These two protein chains interact to form a complex.

Sequence of the first protein:
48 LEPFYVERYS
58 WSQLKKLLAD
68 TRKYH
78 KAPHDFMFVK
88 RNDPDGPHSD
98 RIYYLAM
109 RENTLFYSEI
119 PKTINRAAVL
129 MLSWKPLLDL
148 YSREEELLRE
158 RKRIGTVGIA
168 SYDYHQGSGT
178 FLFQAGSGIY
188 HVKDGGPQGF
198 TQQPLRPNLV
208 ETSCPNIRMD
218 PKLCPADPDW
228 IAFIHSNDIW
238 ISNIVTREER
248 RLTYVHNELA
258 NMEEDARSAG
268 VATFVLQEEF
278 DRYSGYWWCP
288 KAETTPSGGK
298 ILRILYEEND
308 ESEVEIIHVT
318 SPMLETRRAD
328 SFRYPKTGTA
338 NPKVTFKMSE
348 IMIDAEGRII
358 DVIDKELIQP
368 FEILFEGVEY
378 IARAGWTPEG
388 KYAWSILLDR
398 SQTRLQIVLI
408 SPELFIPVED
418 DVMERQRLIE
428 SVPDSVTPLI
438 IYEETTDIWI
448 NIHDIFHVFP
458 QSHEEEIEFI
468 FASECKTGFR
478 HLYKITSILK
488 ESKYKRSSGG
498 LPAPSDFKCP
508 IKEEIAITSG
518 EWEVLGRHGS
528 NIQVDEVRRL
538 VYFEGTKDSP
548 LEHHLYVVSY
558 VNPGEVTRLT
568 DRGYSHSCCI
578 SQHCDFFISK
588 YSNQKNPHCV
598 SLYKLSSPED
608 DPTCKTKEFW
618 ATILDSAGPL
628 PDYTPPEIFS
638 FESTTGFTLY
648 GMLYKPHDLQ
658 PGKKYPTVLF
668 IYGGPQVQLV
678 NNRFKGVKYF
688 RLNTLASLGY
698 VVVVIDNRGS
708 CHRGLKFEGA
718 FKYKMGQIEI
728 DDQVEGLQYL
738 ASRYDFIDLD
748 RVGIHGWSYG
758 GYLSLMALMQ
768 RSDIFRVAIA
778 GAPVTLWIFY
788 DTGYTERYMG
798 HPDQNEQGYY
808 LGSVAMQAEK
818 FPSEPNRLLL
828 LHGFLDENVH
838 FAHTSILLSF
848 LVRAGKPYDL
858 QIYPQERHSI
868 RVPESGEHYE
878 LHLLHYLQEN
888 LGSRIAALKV

Contacts between the two chains:
Residue W784 in the first protein contacts residue L2 in the second protein (closest heavy-atom distance 3.8 Å).
Residue G873 in the first protein contacts residue Y6 in the second protein (closest heavy-atom distance 3.4 Å).
Residue P672 in the first protein contacts residue S1 in the second protein (closest heavy-atom distance 4.7 Å).
Residue K685 in the first protein interacts with residue L5 in the second protein (closest heavy-atom distance 4.1 Å).
Residue S755 in the first protein interacts with residue F4 in the second protein (closest heavy-atom distance 4.1 Å).
Residue D833 in the first protein contacts residue F4 in the second protein (closest heavy-atom distance 4.4 Å).
Residue V684 in the first protein interacts with residue G8 in the second protein (closest heavy-atom distance 3.8 Å).
Residue Y787 in the first protein interacts with residue S1 in the second protein (closest heavy-atom distance 2.7 Å).
Residue I867 in the first protein interacts with residue Y6 in the second protein (closest heavy-atom distance 3.6 Å).
Residue Y669 in the first protein is in contact with residue R3 in the second protein (closest heavy-atom distance 4.3 Å).
Residue K78 in the first protein is in contact with residue E7 in the second protein (closest heavy-atom distance 3.8 Å).
Residue E877 in the first protein contacts residue Y6 in the second protein (closest heavy-atom distance 3.4 Å).
Residue Q673 in the first protein is in contact with residue R3 in the second protein (closest heavy-atom distance 4.0 Å).
Residue V781 in the first protein contacts residue L2 in the second protein (closest heavy-atom distance 3.3 Å).
Residue G162 in the first protein contacts residue E7 in the second protein (closest heavy-atom distance 3.6 Å).
Residue G162 in the first protein contacts residue L5 in the second protein (closest heavy-atom distance 4.2 Å).
Residue F687 in the first protein interacts with residue G8 in the second protein (closest heavy-atom distance 4.3 Å).
Residue K685 in the first protein contacts residue G8 in the second protein (closest heavy-atom distance 4.6 Å).
Residue Y669 in the first protein contacts residue S1 in the second protein (closest heavy-atom distance 3.9 Å).
Residue E874 in the first protein is in contact with residue Y6 in the second protein (closest heavy-atom distance 4.2 Å).
Residue I161 in the first protein interacts with residue L5 in the second protein (closest heavy-atom distance 4.3 Å).
Residue R160 in the first protein contacts residue F4 in the second protein (closest heavy-atom distance 4.6 Å).
Residue Y791 in the first protein is in contact with residue S1 in the second protein (closest heavy-atom distance 4.1 Å).
Residue Q673 in the first protein is in contact with residue L2 in the second protein (closest heavy-atom distance 4.6 Å).
Residue T163 in the first protein contacts residue E7 in the second protein (closest heavy-atom distance 4.8 Å).
Residue K685 in the first protein is in contact with residue F4 in the second protein (closest heavy-atom distance 4.7 Å).
Residue H865 in the first protein contacts residue R3 in the second protein (closest heavy-atom distance 3.5 Å).
Residue E275 in the first protein is in contact with residue S1 in the second protein (closest heavy-atom distance 2.7 Å).
Residue H72 in the first protein contacts residue G8 in the second protein (closest heavy-atom distance 3.3 Å).
Residue K685 in the first protein interacts with residue E7 in the second protein (closest heavy-atom distance 4.5 Å).
Residue H865 in the first protein contacts residue L2 in the second protein (closest heavy-atom distance 4.3 Å).
Residue E275 in the first protein contacts residue L2 in the second protein (closest heavy-atom distance 4.8 Å).
Residue E276 in the first protein interacts with residue S1 in the second protein (closest heavy-atom distance 3.0 Å).
Residue V836 in the first protein interacts with residue L2 in the second protein (closest heavy-atom distance 3.4 Å).
Residue V674 in the first protein contacts residue R3 in the second protein (closest heavy-atom distance 3.7 Å).
Residue Y787 in the first protein is in contact with residue L2 in the second protein (closest heavy-atom distance 3.3 Å).
Residue R160 in the first protein contacts residue L5 in the second protein (closest heavy-atom distance 3.9 Å).
Residue R160 in the first protein interacts with residue R3 in the second protein (closest heavy-atom distance 2.8 Å).
Residue Y876 in the first protein contacts residue Y6 in the second protein (closest heavy-atom distance 4.2 Å).
Residue A779 in the first protein interacts with residue F4 in the second protein (closest heavy-atom distance 3.9 Å).
Residue K685 in the first protein is in contact with residue Y6 in the second protein (closest heavy-atom distance 3.3 Å).
Residue H865 in the first protein is in contact with residue F4 in the second protein (closest heavy-atom distance 3.5 Å).
Residue Y669 in the first protein interacts with residue L2 in the second protein (closest heavy-atom distance 2.5 Å).
Residue E877 in the first protein is in contact with residue G8 in the second protein (closest heavy-atom distance 4.4 Å).
Residue S866 in the first protein interacts with residue F4 in the second protein (closest heavy-atom distance 3.2 Å).
Residue Y791 in the first protein contacts residue L2 in the second protein (closest heavy-atom distance 3.3 Å).
Residue S866 in the first protein is in contact with residue L5 in the second protein (closest heavy-atom distance 3.5 Å).
Residue H865 in the first protein is in contact with residue L5 in the second protein (closest heavy-atom distance 3.9 Å).
Residue R864 in the first protein interacts with residue F4 in the second protein (closest heavy-atom distance 3.4 Å).
Residue I867 in the first protein contacts residue F4 in the second protein (closest heavy-atom distance 3.7 Å).
Residue Y756 in the first protein is in contact with residue L2 in the second protein (closest heavy-atom distance 3.7 Å).
Residue Q673 in the first protein interacts with residue S1 in the second protein (closest heavy-atom distance 2.8 Å).
Residue R868 in the first protein interacts with residue L5 in the second protein (closest heavy-atom distance 3.3 Å).
Residue R160 in the first protein is in contact with residue S1 in the second protein (closest heavy-atom distance 3.5 Å).
Residue H525 in the first protein contacts residue R3 in the second protein (closest heavy-atom distance 3.7 Å).
Residue W754 in the first protein contacts residue F4 in the second protein (closest heavy-atom distance 3.3 Å).
Residue N835 in the first protein contacts residue S1 in the second protein (closest heavy-atom distance 3.2 Å).
Residue I867 in the first protein interacts with residue L5 in the second protein (closest heavy-atom distance 3.1 Å).
Residue S755 in the first protein interacts with residue L2 in the second protein (closest heavy-atom distance 2.7 Å).
Residue S755 in the first protein contacts residue R3 in the second protein (closest heavy-atom distance 3.1 Å).

Sequence of the second protein:
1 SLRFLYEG